Interface contacts:
Residue R158 in chain A is in contact with residue I3 in chain B (closest heavy-atom distance 4.4 Å).
Residue W150 in chain A is in contact with residue V7 in chain B (closest heavy-atom distance 3.3 Å).
Residue N69 in chain A interacts with residue I3 in chain B (closest heavy-atom distance 3.6 Å).
Residue Y87 in chain A contacts residue P9 in chain B (closest heavy-atom distance 2.5 Å).
Residue N66 in chain A contacts residue D1 in chain B (closest heavy-atom distance 3.0 Å).
Residue N69 in chain A is in contact with residue N4 in chain B (closest heavy-atom distance 3.5 Å).
Residue F36 in chain A contacts residue Y2 in chain B (closest heavy-atom distance 3.4 Å).
Residue R100 in chain A interacts with residue T5 in chain B (closest heavy-atom distance 4.4 Å).
Residue Y77 in chain A contacts residue V7 in chain B (closest heavy-atom distance 4.4 Å).
Residue Y102 in chain A is in contact with residue Y2 in chain B (closest heavy-atom distance 3.5 Å).
Residue Y77 in chain A is in contact with residue P9 in chain B (closest heavy-atom distance 4.6 Å).
Residue A153 in chain A contacts residue V7 in chain B (closest heavy-atom distance 4.4 Å).
Residue Y162 in chain A interacts with residue Y2 in chain B (closest heavy-atom distance 4.3 Å).
Residue D159 in chain A contacts residue I3 in chain B (closest heavy-atom distance 3.4 Å).
Residue I98 in chain A interacts with residue P9 in chain B (closest heavy-atom distance 4.3 Å).
Residue Y155 in chain A interacts with residue N6 in chain B (closest heavy-atom distance 3.8 Å).
Residue N69 in chain A interacts with residue Y2 in chain B (closest heavy-atom distance 2.8 Å).
Residue R100 in chain A contacts residue N6 in chain B (closest heavy-atom distance 3.1 Å).
Residue Y162 in chain A is in contact with residue D1 in chain B (closest heavy-atom distance 2.6 Å).
Residue N66 in chain A contacts residue Y2 in chain B (closest heavy-atom distance 2.9 Å).
Residue Y155 in chain A interacts with residue V7 in chain B (closest heavy-atom distance 3.4 Å).
Residue Y162 in chain A contacts residue I3 in chain B (closest heavy-atom distance 3.7 Å).
Residue W150 in chain A is in contact with residue P9 in chain B (closest heavy-atom distance 3.9 Å).
Residue K149 in chain A interacts with residue P9 in chain B (closest heavy-atom distance 3.4 Å).
Residue Y9 in chain A interacts with residue N6 in chain B (closest heavy-atom distance 4.0 Å).
Residue N69 in chain A contacts residue D1 in chain B (closest heavy-atom distance 4.2 Å).
Residue N69 in chain A is in contact with residue N6 in chain B (closest heavy-atom distance 3.8 Å).
Residue R158 in chain A contacts residue T5 in chain B (closest heavy-atom distance 3.9 Å).
Residue T76 in chain A is in contact with residue L8 in chain B (closest heavy-atom distance 3.4 Å).
Residue T76 in chain A is in contact with residue P9 in chain B (closest heavy-atom distance 4.0 Å).
Residue R35 in chain A is in contact with residue Y2 in chain B (closest heavy-atom distance 3.3 Å).
Residue Y155 in chain A interacts with residue T5 in chain B (closest heavy-atom distance 2.4 Å).
Residue Y102 in chain A is in contact with residue I3 in chain B (closest heavy-atom distance 3.1 Å).
Residue A24 in chain A is in contact with residue Y2 in chain B (closest heavy-atom distance 3.0 Å).
Residue R100 in chain A interacts with residue I3 in chain B (closest heavy-atom distance 3.6 Å).
Residue Y62 in chain A interacts with residue D1 in chain B (closest heavy-atom distance 3.3 Å).
Residue A70 in chain A interacts with residue Y2 in chain B (closest heavy-atom distance 4.0 Å).
Residue Y155 in chain A contacts residue I3 in chain B (closest heavy-atom distance 3.6 Å).
Residue T146 in chain A is in contact with residue P9 in chain B (closest heavy-atom distance 2.7 Å).
Residue V25 in chain A contacts residue Y2 in chain B (closest heavy-atom distance 4.5 Å).
Residue N83 in chain A contacts residue P9 in chain B (closest heavy-atom distance 2.9 Å).
Residue V84 in chain A contacts residue P9 in chain B (closest heavy-atom distance 3.9 Å).
Residue V34 in chain A is in contact with residue Y2 in chain B (closest heavy-atom distance 3.8 Å).
Residue A73 in chain A interacts with residue N6 in chain B (closest heavy-atom distance 3.4 Å).
Residue Y9 in chain A contacts residue I3 in chain B (closest heavy-atom distance 4.2 Å).
Residue G80 in chain A contacts residue P9 in chain B (closest heavy-atom distance 3.5 Å).
Residue V79 in chain A interacts with residue L8 in chain B (closest heavy-atom distance 3.6 Å).
Residue W170 in chain A is in contact with residue D1 in chain B (closest heavy-atom distance 3.3 Å).
Residue Y77 in chain A contacts residue N6 in chain B (closest heavy-atom distance 3.5 Å).
Residue Y9 in chain A is in contact with residue Y2 in chain B (closest heavy-atom distance 3.5 Å).
Residue N83 in chain A interacts with residue L8 in chain B (closest heavy-atom distance 3.9 Å).
Residue T76 in chain A interacts with residue V7 in chain B (closest heavy-atom distance 3.5 Å).
Residue A45 in chain A interacts with residue Y2 in chain B (closest heavy-atom distance 4.0 Å).
Residue T76 in chain A contacts residue N6 in chain B (closest heavy-atom distance 3.7 Å).
Residue W150 in chain A contacts residue L8 in chain B (closest heavy-atom distance 2.9 Å).
Residue Y7 in chain A contacts residue D1 in chain B (closest heavy-atom distance 3.3 Å).
Residue R65 in chain A contacts residue D1 in chain B (closest heavy-atom distance 2.5 Å).
Residue D72 in chain A is in contact with residue N6 in chain B (closest heavy-atom distance 2.9 Å).
Residue Y7 in chain A interacts with residue Y2 in chain B (closest heavy-atom distance 3.4 Å).
Residue G80 in chain A interacts with residue L8 in chain B (closest heavy-atom distance 4.4 Å).

Sequence of chain A:
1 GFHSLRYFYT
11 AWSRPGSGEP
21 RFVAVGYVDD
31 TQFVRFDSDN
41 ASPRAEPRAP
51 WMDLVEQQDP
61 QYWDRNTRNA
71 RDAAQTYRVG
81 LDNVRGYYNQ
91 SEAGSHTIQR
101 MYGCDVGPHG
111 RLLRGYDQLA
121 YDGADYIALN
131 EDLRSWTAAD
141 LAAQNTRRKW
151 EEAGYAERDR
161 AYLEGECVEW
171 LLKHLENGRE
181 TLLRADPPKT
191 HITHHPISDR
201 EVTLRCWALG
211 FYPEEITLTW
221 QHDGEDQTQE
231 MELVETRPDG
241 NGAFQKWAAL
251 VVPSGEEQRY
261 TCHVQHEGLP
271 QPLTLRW

Sequence of chain B:
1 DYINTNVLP

This data describes a binding interaction between two proteins.